This data describes a binding interaction between two proteins.

Sequence of protein 2:
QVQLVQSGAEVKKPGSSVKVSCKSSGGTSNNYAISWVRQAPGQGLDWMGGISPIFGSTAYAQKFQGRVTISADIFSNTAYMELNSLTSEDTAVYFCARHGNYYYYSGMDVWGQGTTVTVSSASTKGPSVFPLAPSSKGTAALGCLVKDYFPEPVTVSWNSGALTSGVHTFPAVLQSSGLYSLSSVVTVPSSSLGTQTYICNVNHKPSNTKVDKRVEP

Sequence of protein 1:
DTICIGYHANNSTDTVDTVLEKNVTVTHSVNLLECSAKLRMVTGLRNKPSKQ

Residue-level contacts at the interface:
Residue I54 in protein 2 contacts residue V34 in protein 1 (closest heavy-atom distance 4.4 Å).
Residue P53 in protein 2 contacts residue V34 in protein 1 (closest heavy-atom distance 4.2 Å).
Residue I54 in protein 2 interacts with residue T55 in protein 1 (closest heavy-atom distance 2.8 Å).
Residue F55 in protein 2 contacts residue H32 in protein 1 (closest heavy-atom distance 4.0 Å).
Residue F55 in protein 2 contacts residue T55 in protein 1 (closest heavy-atom distance 4.9 Å).
Residue F75 in protein 2 interacts with residue L37 in protein 1 (closest heavy-atom distance 4.3 Å).
Residue P53 in protein 2 contacts residue H32 in protein 1 (closest heavy-atom distance 2.7 Å).
Residue I54 in protein 2 contacts residue H32 in protein 1 (closest heavy-atom distance 3.9 Å).
Residue I54 in protein 2 is in contact with residue G56 in protein 1 (closest heavy-atom distance 4.6 Å).
Residue G56 in protein 2 contacts residue H32 in protein 1 (closest heavy-atom distance 3.1 Å).
Residue I74 in protein 2 contacts residue N35 in protein 1 (closest heavy-atom distance 5.0 Å).
Residue P53 in protein 2 is in contact with residue T55 in protein 1 (closest heavy-atom distance 4.4 Å).
Residue F75 in protein 2 contacts residue E38 in protein 1 (closest heavy-atom distance 4.7 Å).
Residue F75 in protein 2 interacts with residue L36 in protein 1 (closest heavy-atom distance 3.4 Å).
Residue I74 in protein 2 interacts with residue L36 in protein 1 (closest heavy-atom distance 4.8 Å).
Residue I74 in protein 2 is in contact with residue V34 in protein 1 (closest heavy-atom distance 3.3 Å).
Residue F75 in protein 2 contacts residue N35 in protein 1 (closest heavy-atom distance 2.9 Å).